Sequence of chain B:
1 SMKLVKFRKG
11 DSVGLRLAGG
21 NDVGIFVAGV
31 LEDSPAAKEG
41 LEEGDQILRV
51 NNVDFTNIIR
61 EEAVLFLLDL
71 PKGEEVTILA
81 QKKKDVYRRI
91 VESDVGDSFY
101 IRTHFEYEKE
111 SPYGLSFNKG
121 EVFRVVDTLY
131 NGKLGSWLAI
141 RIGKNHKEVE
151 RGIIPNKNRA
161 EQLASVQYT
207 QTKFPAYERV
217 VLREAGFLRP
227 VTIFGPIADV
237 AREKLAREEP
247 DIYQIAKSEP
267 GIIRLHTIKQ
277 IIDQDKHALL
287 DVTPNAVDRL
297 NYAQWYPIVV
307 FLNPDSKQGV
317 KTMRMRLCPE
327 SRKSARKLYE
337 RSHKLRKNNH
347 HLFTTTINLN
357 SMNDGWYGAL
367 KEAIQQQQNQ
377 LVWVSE

These two protein chains interact to form a complex.

Sequence of chain A:
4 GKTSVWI

Contacts between the two chains:
Residue G132 in chain B contacts residue V8 in chain A (closest heavy-atom distance 3.6 Å).
Residue G132 in chain B is in contact with residue T6 in chain A (closest heavy-atom distance 3.4 Å).
Residue N131 in chain B contacts residue T6 in chain A (closest heavy-atom distance 3.3 Å).
Residue L67 in chain B interacts with residue I10 in chain A (closest heavy-atom distance 3.7 Å).
Residue G14 in chain B is in contact with residue W9 in chain A (closest heavy-atom distance 4.2 Å).
Residue L31 in chain B is in contact with residue W9 in chain A (closest heavy-atom distance 3.7 Å).
Residue L15 in chain B contacts residue W9 in chain A (closest heavy-atom distance 3.3 Å).
Residue K9 in chain B contacts residue I10 in chain A (closest heavy-atom distance 4.3 Å).
Residue N131 in chain B interacts with residue K5 in chain A (closest heavy-atom distance 4.0 Å).
Residue L68 in chain B contacts residue I10 in chain A (closest heavy-atom distance 3.6 Å).
Residue V13 in chain B interacts with residue I10 in chain A (closest heavy-atom distance 2.9 Å).
Residue L129 in chain B interacts with residue V8 in chain A (closest heavy-atom distance 3.7 Å).
Residue R16 in chain B interacts with residue W9 in chain A (closest heavy-atom distance 3.9 Å).
Residue V30 in chain B contacts residue W9 in chain A (closest heavy-atom distance 3.5 Å).
Residue L15 in chain B contacts residue V8 in chain A (closest heavy-atom distance 4.1 Å).
Residue S12 in chain B is in contact with residue I10 in chain A (closest heavy-atom distance 3.4 Å).
Residue L17 in chain B contacts residue V8 in chain A (closest heavy-atom distance 4.9 Å).
Residue G132 in chain B is in contact with residue S7 in chain A (closest heavy-atom distance 4.9 Å).
Residue K133 in chain B interacts with residue T6 in chain A (closest heavy-atom distance 3.3 Å).
Residue G29 in chain B interacts with residue W9 in chain A (closest heavy-atom distance 3.7 Å).
Residue G14 in chain B contacts residue I10 in chain A (closest heavy-atom distance 3.0 Å).
Residue R16 in chain B interacts with residue S7 in chain A (closest heavy-atom distance 3.6 Å).
Residue R16 in chain B contacts residue V8 in chain A (closest heavy-atom distance 4.3 Å).
Residue L15 in chain B contacts residue I10 in chain A (closest heavy-atom distance 3.1 Å).
Residue L17 in chain B is in contact with residue I10 in chain A (closest heavy-atom distance 4.4 Å).
Residue V64 in chain B interacts with residue V8 in chain A (closest heavy-atom distance 4.2 Å).
Residue V64 in chain B is in contact with residue I10 in chain A (closest heavy-atom distance 3.8 Å).